The following describes two proteins that form a bound complex.

Sequence of the second protein:
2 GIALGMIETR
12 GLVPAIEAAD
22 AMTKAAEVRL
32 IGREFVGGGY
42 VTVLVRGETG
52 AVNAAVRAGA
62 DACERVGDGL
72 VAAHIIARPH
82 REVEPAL

Interface contacts:
Residue G436 in the first protein contacts residue V67 in the second protein (closest heavy-atom distance 4.9 Å).
Residue G436 in the first protein contacts residue R66 in the second protein (closest heavy-atom distance 4.0 Å).
Residue T435 in the first protein contacts residue V67 in the second protein (closest heavy-atom distance 3.4 Å).
Residue E438 in the first protein interacts with residue R66 in the second protein (closest heavy-atom distance 3.2 Å).
Residue Y439 in the first protein is in contact with residue R66 in the second protein (closest heavy-atom distance 4.4 Å).
Residue T435 in the first protein contacts residue R66 in the second protein (closest heavy-atom distance 3.3 Å).

Sequence of the first protein:
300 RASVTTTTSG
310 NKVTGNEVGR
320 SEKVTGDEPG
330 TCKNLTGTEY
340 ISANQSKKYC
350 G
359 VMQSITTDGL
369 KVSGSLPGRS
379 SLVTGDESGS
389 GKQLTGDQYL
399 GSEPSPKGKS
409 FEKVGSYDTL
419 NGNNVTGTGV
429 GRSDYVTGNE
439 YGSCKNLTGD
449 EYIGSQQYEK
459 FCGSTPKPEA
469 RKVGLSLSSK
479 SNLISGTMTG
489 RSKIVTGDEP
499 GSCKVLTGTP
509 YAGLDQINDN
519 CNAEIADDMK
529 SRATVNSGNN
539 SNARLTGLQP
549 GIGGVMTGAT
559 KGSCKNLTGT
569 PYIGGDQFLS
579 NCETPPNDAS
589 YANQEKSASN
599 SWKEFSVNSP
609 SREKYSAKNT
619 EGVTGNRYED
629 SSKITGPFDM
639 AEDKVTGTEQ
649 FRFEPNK